Sequence of chain B:
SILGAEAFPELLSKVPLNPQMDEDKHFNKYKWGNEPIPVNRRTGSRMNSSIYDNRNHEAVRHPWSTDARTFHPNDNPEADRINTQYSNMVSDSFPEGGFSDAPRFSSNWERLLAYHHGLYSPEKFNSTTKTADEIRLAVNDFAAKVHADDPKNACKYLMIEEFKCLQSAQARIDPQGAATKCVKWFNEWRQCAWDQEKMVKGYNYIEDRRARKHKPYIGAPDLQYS

The following describes two proteins that form a bound complex.

Sequence of chain A:
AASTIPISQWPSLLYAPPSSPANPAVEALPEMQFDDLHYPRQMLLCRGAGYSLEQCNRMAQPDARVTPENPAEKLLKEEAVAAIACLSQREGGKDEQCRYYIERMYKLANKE

Contacts between the two chains:
Residue N153 in chain B interacts with residue P144 in chain A (closest heavy-atom distance 3.4 Å).
Residue R149 in chain B interacts with residue M146 in chain A (closest heavy-atom distance 3.3 Å).
Residue C178 in chain B is in contact with residue P125 in chain A (closest heavy-atom distance 3.8 Å).
Residue Y99 in chain B contacts residue L128 in chain A (closest heavy-atom distance 3.9 Å).
Residue S181 in chain B is in contact with residue P125 in chain A (closest heavy-atom distance 3.6 Å).
Residue A157 in chain B is in contact with residue R179 in chain A (closest heavy-atom distance 4.0 Å).
Residue K177 in chain B contacts residue P125 in chain A (closest heavy-atom distance 3.8 Å).
Residue L150 in chain B interacts with residue M146 in chain A (closest heavy-atom distance 3.5 Å).
Residue N153 in chain B is in contact with residue Y129 in chain A (closest heavy-atom distance 3.3 Å).
Residue V152 in chain B is in contact with residue Y129 in chain A (closest heavy-atom distance 3.1 Å).
Residue T97 in chain B is in contact with residue P132 in chain A (closest heavy-atom distance 3.3 Å).
Residue S106 in chain B interacts with residue W124 in chain A (closest heavy-atom distance 4.0 Å).
Residue K177 in chain B interacts with residue Y129 in chain A (closest heavy-atom distance 3.9 Å).
Residue L150 in chain B contacts residue F148 in chain A (closest heavy-atom distance 3.5 Å).
Residue L150 in chain B is in contact with residue Q147 in chain A (closest heavy-atom distance 3.5 Å).
Residue D93 in chain B is in contact with residue A116 in chain A (closest heavy-atom distance 3.6 Å).
Residue P90 in chain B is in contact with residue T118 in chain A (closest heavy-atom distance 3.8 Å).
Residue T97 in chain B contacts residue S117 in chain A (closest heavy-atom distance 3.5 Å).
Residue R94 in chain B contacts residue A116 in chain A (closest heavy-atom distance 3.0 Å).
Residue D154 in chain B interacts with residue Q147 in chain A (closest heavy-atom distance 3.5 Å).
Residue Y99 in chain B interacts with residue W124 in chain A (closest heavy-atom distance 3.5 Å).
Residue N153 in chain B is in contact with residue M146 in chain A (closest heavy-atom distance 2.8 Å).
Residue S181 in chain B contacts residue L128 in chain A (closest heavy-atom distance 4.0 Å).
Residue A145 in chain B interacts with residue L128 in chain A (closest heavy-atom distance 3.6 Å).
Residue D154 in chain B is in contact with residue D149 in chain A (closest heavy-atom distance 4.3 Å).
Residue Q98 in chain B contacts residue P132 in chain A (closest heavy-atom distance 3.3 Å).
Residue E91 in chain B is in contact with residue T118 in chain A (closest heavy-atom distance 4.1 Å).
Residue S181 in chain B interacts with residue W124 in chain A (closest heavy-atom distance 3.4 Å).
Residue Q98 in chain B interacts with residue S134 in chain A (closest heavy-atom distance 3.4 Å).
Residue M102 in chain B interacts with residue I119 in chain A (closest heavy-atom distance 3.3 Å).
Residue Y99 in chain B contacts residue L127 in chain A (closest heavy-atom distance 4.0 Å).
Residue D93 in chain B is in contact with residue A115 in chain A (closest heavy-atom distance 3.9 Å).
Residue N153 in chain B is in contact with residue Q147 in chain A (closest heavy-atom distance 3.9 Å).
Residue R149 in chain B contacts residue L143 in chain A (closest heavy-atom distance 3.8 Å).
Residue M102 in chain B is in contact with residue W124 in chain A (closest heavy-atom distance 3.4 Å).
Residue A92 in chain B contacts residue S117 in chain A (closest heavy-atom distance 4.0 Å).
Residue D105 in chain B contacts residue T118 in chain A (closest heavy-atom distance 4.0 Å).
Residue M102 in chain B is in contact with residue T118 in chain A (closest heavy-atom distance 4.0 Å).
Residue S106 in chain B contacts residue I121 in chain A (closest heavy-atom distance 4.4 Å).
Residue Q98 in chain B interacts with residue L127 in chain A (closest heavy-atom distance 4.3 Å).
Residue T97 in chain B contacts residue I119 in chain A (closest heavy-atom distance 4.3 Å).
Residue A92 in chain B interacts with residue A116 in chain A (closest heavy-atom distance 3.2 Å).
Residue R94 in chain B is in contact with residue T118 in chain A (closest heavy-atom distance 3.0 Å).
Residue K158 in chain B interacts with residue L151 in chain A (closest heavy-atom distance 4.3 Å).
Residue V103 in chain B is in contact with residue W124 in chain A (closest heavy-atom distance 3.7 Å).
Residue D146 in chain B is in contact with residue M146 in chain A (closest heavy-atom distance 4.1 Å).
Residue F107 in chain B interacts with residue I121 in chain A (closest heavy-atom distance 3.9 Å).
Residue I95 in chain B contacts residue A116 in chain A (closest heavy-atom distance 4.1 Å).
Residue M102 in chain B is in contact with residue L127 in chain A (closest heavy-atom distance 4.2 Å).
Residue N153 in chain B is in contact with residue L143 in chain A (closest heavy-atom distance 3.3 Å).
Residue K194 in chain B interacts with residue I121 in chain A (closest heavy-atom distance 4.0 Å).
Residue R149 in chain B contacts residue Y129 in chain A (closest heavy-atom distance 3.6 Å).
Residue R149 in chain B interacts with residue L128 in chain A (closest heavy-atom distance 2.9 Å).
Residue I148 in chain B is in contact with residue L128 in chain A (closest heavy-atom distance 3.8 Å).
Residue T97 in chain B contacts residue L127 in chain A (closest heavy-atom distance 3.5 Å).
Residue N153 in chain B interacts with residue E145 in chain A (closest heavy-atom distance 4.3 Å).
Residue Q98 in chain B interacts with residue P131 in chain A (closest heavy-atom distance 3.9 Å).
Residue T97 in chain B is in contact with residue A116 in chain A (closest heavy-atom distance 3.8 Å).
Residue F107 in chain B interacts with residue W124 in chain A (closest heavy-atom distance 3.9 Å).
Residue D154 in chain B contacts residue F148 in chain A (closest heavy-atom distance 3.7 Å).